Sequence of protein 2:
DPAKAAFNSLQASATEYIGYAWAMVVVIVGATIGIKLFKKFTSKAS

Residue-level contacts at the interface:
Residue L41 in protein 1 contacts residue Y21 in protein 2 (closest heavy-atom distance 4.5 Å).
Residue A49 in protein 1 is in contact with residue M28 in protein 2 (closest heavy-atom distance 4.2 Å).
Residue F45 in protein 1 interacts with residue Y21 in protein 2 (closest heavy-atom distance 3.5 Å).
Residue A49 in protein 1 is in contact with residue V29 in protein 2 (closest heavy-atom distance 3.4 Å).
Residue G38 in protein 1 interacts with residue Y21 in protein 2 (closest heavy-atom distance 3.6 Å).
Residue F45 in protein 1 is in contact with residue I22 in protein 2 (closest heavy-atom distance 3.5 Å).
Residue F42 in protein 1 contacts residue Y21 in protein 2 (closest heavy-atom distance 3.7 Å).
Residue V30 in protein 1 is in contact with residue A10 in protein 2 (closest heavy-atom distance 3.8 Å).
Residue A49 in protein 1 contacts residue A25 in protein 2 (closest heavy-atom distance 3.6 Å).
Residue G34 in protein 1 is in contact with residue L14 in protein 2 (closest heavy-atom distance 4.2 Å).
Residue W26 in protein 1 contacts residue P6 in protein 2 (closest heavy-atom distance 4.1 Å).
Residue A49 in protein 1 is in contact with residue I32 in protein 2 (closest heavy-atom distance 4.7 Å).
Residue S50 in protein 1 interacts with residue M28 in protein 2 (closest heavy-atom distance 3.3 Å).
Residue F45 in protein 1 interacts with residue A25 in protein 2 (closest heavy-atom distance 3.9 Å).
Residue V30 in protein 1 interacts with residue P6 in protein 2 (closest heavy-atom distance 4.5 Å).
Residue F45 in protein 1 interacts with residue A18 in protein 2 (closest heavy-atom distance 4.3 Å).
Residue W26 in protein 1 contacts residue A7 in protein 2 (closest heavy-atom distance 4.1 Å).
Residue K48 in protein 1 is in contact with residue V29 in protein 2 (closest heavy-atom distance 4.7 Å).
Residue L41 in protein 1 contacts residue A18 in protein 2 (closest heavy-atom distance 3.7 Å).
Residue V33 in protein 1 contacts residue L14 in protein 2 (closest heavy-atom distance 4.7 Å).
Residue I37 in protein 1 is in contact with residue L14 in protein 2 (closest heavy-atom distance 3.6 Å).

Sequence of protein 1:
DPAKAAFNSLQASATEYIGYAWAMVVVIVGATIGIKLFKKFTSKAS

The following describes two proteins that form a bound complex.